Sequence of protein 1:
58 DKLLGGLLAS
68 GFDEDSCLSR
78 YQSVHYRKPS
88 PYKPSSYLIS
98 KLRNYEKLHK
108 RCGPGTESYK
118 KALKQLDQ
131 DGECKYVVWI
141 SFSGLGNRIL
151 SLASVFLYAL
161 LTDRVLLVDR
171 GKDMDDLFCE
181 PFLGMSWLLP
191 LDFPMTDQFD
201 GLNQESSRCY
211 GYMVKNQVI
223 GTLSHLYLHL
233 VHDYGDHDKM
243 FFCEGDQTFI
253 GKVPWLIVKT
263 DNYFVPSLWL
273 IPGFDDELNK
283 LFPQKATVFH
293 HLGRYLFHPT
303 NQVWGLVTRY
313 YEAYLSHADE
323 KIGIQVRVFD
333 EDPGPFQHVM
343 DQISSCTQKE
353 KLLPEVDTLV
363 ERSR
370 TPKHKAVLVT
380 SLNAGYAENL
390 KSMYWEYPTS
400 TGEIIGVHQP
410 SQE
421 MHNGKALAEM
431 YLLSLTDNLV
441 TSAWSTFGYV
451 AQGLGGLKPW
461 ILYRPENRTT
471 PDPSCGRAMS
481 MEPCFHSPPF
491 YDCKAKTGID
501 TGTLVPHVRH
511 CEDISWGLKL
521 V

Residue-level contacts at the interface:
Residue E395 in protein 2 interacts with residue R311 in protein 1 (closest heavy-atom distance 3.0 Å).
Residue Q411 in protein 2 is in contact with residue E387 in protein 1 (closest heavy-atom distance 3.5 Å).
Residue R311 in protein 2 is in contact with residue P397 in protein 1 (closest heavy-atom distance 3.8 Å).
Residue A315 in protein 2 interacts with residue I403 in protein 1 (closest heavy-atom distance 3.7 Å).
Residue E387 in protein 2 interacts with residue Q411 in protein 1 (closest heavy-atom distance 4.0 Å).
Residue S410 in protein 2 is in contact with residue W394 in protein 1 (closest heavy-atom distance 3.9 Å).
Residue W394 in protein 2 contacts residue L308 in protein 1 (closest heavy-atom distance 2.8 Å).
Residue Y316 in protein 2 contacts residue H407 in protein 1 (closest heavy-atom distance 3.7 Å).
Residue R311 in protein 2 contacts residue W394 in protein 1 (closest heavy-atom distance 2.9 Å).
Residue E429 in protein 2 is in contact with residue W394 in protein 1 (closest heavy-atom distance 3.6 Å).
Residue Y316 in protein 2 is in contact with residue G405 in protein 1 (closest heavy-atom distance 3.6 Å).
Residue I403 in protein 2 is in contact with residue E314 in protein 1 (closest heavy-atom distance 3.8 Å).
Residue K390 in protein 2 is in contact with residue Y312 in protein 1 (closest heavy-atom distance 3.8 Å).
Residue P409 in protein 2 contacts residue W394 in protein 1 (closest heavy-atom distance 3.6 Å).
Residue Q408 in protein 2 is in contact with residue K390 in protein 1 (closest heavy-atom distance 2.8 Å).
Residue K390 in protein 2 is in contact with residue Y316 in protein 1 (closest heavy-atom distance 3.9 Å).
Residue P397 in protein 2 contacts residue R311 in protein 1 (closest heavy-atom distance 3.7 Å).
Residue G405 in protein 2 contacts residue Y316 in protein 1 (closest heavy-atom distance 3.6 Å).
Residue H407 in protein 2 contacts residue Y316 in protein 1 (closest heavy-atom distance 3.6 Å).
Residue E395 in protein 2 interacts with residue K425 in protein 1 (closest heavy-atom distance 2.6 Å).
Residue W394 in protein 2 is in contact with residue Y312 in protein 1 (closest heavy-atom distance 3.5 Å).
Residue K425 in protein 2 contacts residue W394 in protein 1 (closest heavy-atom distance 3.6 Å).
Residue I403 in protein 2 contacts residue A315 in protein 1 (closest heavy-atom distance 3.6 Å).
Residue R311 in protein 2 is in contact with residue E395 in protein 1 (closest heavy-atom distance 3.3 Å).
Residue M421 in protein 2 contacts residue E395 in protein 1 (closest heavy-atom distance 3.6 Å).
Residue K390 in protein 2 is in contact with residue P409 in protein 1 (closest heavy-atom distance 3.5 Å).
Residue K425 in protein 2 is in contact with residue E395 in protein 1 (closest heavy-atom distance 2.4 Å).
Residue W394 in protein 2 is in contact with residue P409 in protein 1 (closest heavy-atom distance 3.6 Å).
Residue E314 in protein 2 contacts residue H373 in protein 1 (closest heavy-atom distance 4.2 Å).
Residue L308 in protein 2 is in contact with residue E395 in protein 1 (closest heavy-atom distance 3.9 Å).
Residue E395 in protein 2 contacts residue M421 in protein 1 (closest heavy-atom distance 3.3 Å).
Residue W394 in protein 2 is in contact with residue R311 in protein 1 (closest heavy-atom distance 2.8 Å).
Residue Y312 in protein 2 contacts residue K390 in protein 1 (closest heavy-atom distance 3.8 Å).
Residue H319 in protein 2 is in contact with residue H373 in protein 1 (closest heavy-atom distance 4.0 Å).
Residue Y396 in protein 2 interacts with residue R311 in protein 1 (closest heavy-atom distance 3.6 Å).
Residue G405 in protein 2 is in contact with residue A315 in protein 1 (closest heavy-atom distance 3.9 Å).
Residue K390 in protein 2 contacts residue Q408 in protein 1 (closest heavy-atom distance 2.7 Å).
Residue Y316 in protein 2 interacts with residue V406 in protein 1 (closest heavy-atom distance 3.0 Å).
Residue I404 in protein 2 contacts residue Y316 in protein 1 (closest heavy-atom distance 4.3 Å).
Residue Y393 in protein 2 interacts with residue R311 in protein 1 (closest heavy-atom distance 3.7 Å).
Residue H373 in protein 2 contacts residue H319 in protein 1 (closest heavy-atom distance 3.6 Å).
Residue A315 in protein 2 interacts with residue I404 in protein 1 (closest heavy-atom distance 3.4 Å).
Residue P409 in protein 2 interacts with residue K390 in protein 1 (closest heavy-atom distance 3.8 Å).
Residue R311 in protein 2 interacts with residue Y396 in protein 1 (closest heavy-atom distance 3.5 Å).
Residue W394 in protein 2 contacts residue S410 in protein 1 (closest heavy-atom distance 4.0 Å).
Residue A315 in protein 2 contacts residue H373 in protein 1 (closest heavy-atom distance 3.3 Å).
Residue Y316 in protein 2 contacts residue K390 in protein 1 (closest heavy-atom distance 3.9 Å).
Residue Y396 in protein 2 is in contact with residue M421 in protein 1 (closest heavy-atom distance 3.9 Å).
Residue W394 in protein 2 is in contact with residue E429 in protein 1 (closest heavy-atom distance 3.5 Å).
Residue E314 in protein 2 contacts residue I403 in protein 1 (closest heavy-atom distance 3.7 Å).
Residue H319 in protein 2 contacts residue H319 in protein 1 (closest heavy-atom distance 3.4 Å).
Residue V406 in protein 2 contacts residue Y316 in protein 1 (closest heavy-atom distance 2.8 Å).
Residue W394 in protein 2 interacts with residue K425 in protein 1 (closest heavy-atom distance 3.7 Å).
Residue R311 in protein 2 contacts residue Y393 in protein 1 (closest heavy-atom distance 3.7 Å).
Residue I404 in protein 2 interacts with residue A315 in protein 1 (closest heavy-atom distance 3.5 Å).
Residue Y312 in protein 2 contacts residue W394 in protein 1 (closest heavy-atom distance 3.7 Å).
Residue A315 in protein 2 interacts with residue G405 in protein 1 (closest heavy-atom distance 4.0 Å).
Residue L308 in protein 2 is in contact with residue W394 in protein 1 (closest heavy-atom distance 2.8 Å).
Residue H373 in protein 2 interacts with residue A315 in protein 1 (closest heavy-atom distance 3.5 Å).
Residue E395 in protein 2 contacts residue L308 in protein 1 (closest heavy-atom distance 3.9 Å).

These two protein chains interact to form a complex.

Sequence of protein 2:
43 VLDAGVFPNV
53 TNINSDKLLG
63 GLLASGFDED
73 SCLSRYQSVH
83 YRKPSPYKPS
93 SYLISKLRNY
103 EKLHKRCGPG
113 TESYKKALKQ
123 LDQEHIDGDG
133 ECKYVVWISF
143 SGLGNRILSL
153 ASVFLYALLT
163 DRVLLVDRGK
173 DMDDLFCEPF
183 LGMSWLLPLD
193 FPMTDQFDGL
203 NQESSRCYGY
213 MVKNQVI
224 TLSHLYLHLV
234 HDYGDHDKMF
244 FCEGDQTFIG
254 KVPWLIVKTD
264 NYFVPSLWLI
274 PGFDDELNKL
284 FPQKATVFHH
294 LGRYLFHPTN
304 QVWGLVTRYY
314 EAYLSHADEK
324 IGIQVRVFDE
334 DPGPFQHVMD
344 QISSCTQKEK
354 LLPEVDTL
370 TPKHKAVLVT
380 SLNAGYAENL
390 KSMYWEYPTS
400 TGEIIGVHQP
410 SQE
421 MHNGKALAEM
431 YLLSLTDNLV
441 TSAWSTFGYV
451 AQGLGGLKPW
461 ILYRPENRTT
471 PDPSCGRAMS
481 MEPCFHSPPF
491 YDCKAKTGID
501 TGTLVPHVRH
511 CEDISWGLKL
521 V